The following describes two proteins that form a bound complex.

Sequence of chain A:
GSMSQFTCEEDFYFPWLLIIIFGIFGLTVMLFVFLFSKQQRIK

Interface contacts:
Residue F22 in chain A is in contact with residue G26 in chain B (closest heavy-atom distance 3.5 Å).
Residue F22 in chain A is in contact with residue L27 in chain B (closest heavy-atom distance 4.2 Å).
Residue G26 in chain A interacts with residue F25 in chain B (closest heavy-atom distance 4.2 Å).
Residue F25 in chain A contacts residue M30 in chain B (closest heavy-atom distance 3.5 Å).
Residue F25 in chain A is in contact with residue V29 in chain B (closest heavy-atom distance 4.3 Å).
Residue G26 in chain A is in contact with residue F22 in chain B (closest heavy-atom distance 3.5 Å).
Residue L27 in chain A is in contact with residue F22 in chain B (closest heavy-atom distance 4.2 Å).
Residue F25 in chain A contacts residue G26 in chain B (closest heavy-atom distance 4.2 Å).
Residue F22 in chain A interacts with residue G23 in chain B (closest heavy-atom distance 3.2 Å).
Residue G23 in chain A is in contact with residue F22 in chain B (closest heavy-atom distance 3.2 Å).
Residue F22 in chain A interacts with residue F25 in chain B (closest heavy-atom distance 4.9 Å).
Residue V29 in chain A contacts residue V29 in chain B (closest heavy-atom distance 3.4 Å).
Residue M30 in chain A interacts with residue F25 in chain B (closest heavy-atom distance 3.5 Å).
Residue F22 in chain A contacts residue F22 in chain B (closest heavy-atom distance 3.1 Å).
Residue F25 in chain A interacts with residue F22 in chain B (closest heavy-atom distance 4.9 Å).
Residue I19 in chain A is in contact with residue I19 in chain B (closest heavy-atom distance 4.6 Å).
Residue V29 in chain A is in contact with residue F25 in chain B (closest heavy-atom distance 4.2 Å).

Sequence of chain B:
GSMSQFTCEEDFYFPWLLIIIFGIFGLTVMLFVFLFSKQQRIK